The following describes two proteins that form a bound complex.

Interface contacts:
Residue R495 in the second protein is in contact with residue R249 in the first protein (closest heavy-atom distance 3.7 Å).
Residue A490 in the second protein interacts with residue R249 in the first protein (closest heavy-atom distance 3.5 Å).
Residue R495 in the second protein is in contact with residue R251 in the first protein (closest heavy-atom distance 3.2 Å).
Residue K536 in the second protein contacts residue F212 in the first protein (closest heavy-atom distance 3.6 Å).
Residue V554 in the second protein interacts with residue V230 in the first protein (closest heavy-atom distance 3.8 Å).
Residue K536 in the second protein interacts with residue A211 in the first protein (closest heavy-atom distance 3.7 Å).
Residue Q524 in the second protein interacts with residue D267 in the first protein (closest heavy-atom distance 2.8 Å).
Residue A540 in the second protein interacts with residue L246 in the first protein (closest heavy-atom distance 3.6 Å).
Residue Q273 in the second protein is in contact with residue T163 in the first protein (closest heavy-atom distance 3.8 Å).
Residue V530 in the second protein contacts residue L256 in the first protein (closest heavy-atom distance 3.7 Å).
Residue K536 in the second protein contacts residue R249 in the first protein (closest heavy-atom distance 3.4 Å).
Residue A540 in the second protein contacts residue R249 in the first protein (closest heavy-atom distance 3.7 Å).
Residue T543 in the second protein is in contact with residue Q219 in the first protein (closest heavy-atom distance 3.8 Å).
Residue V530 in the second protein contacts residue K260 in the first protein (closest heavy-atom distance 3.7 Å).
Residue K536 in the second protein interacts with residue G209 in the first protein (closest heavy-atom distance 3.6 Å).
Residue K298 in the second protein is in contact with residue T163 in the first protein (closest heavy-atom distance 2.5 Å).
Residue L550 in the second protein contacts residue L222 in the first protein (closest heavy-atom distance 3.7 Å).
Residue L527 in the second protein contacts residue D267 in the first protein (closest heavy-atom distance 3.6 Å).
Residue V547 in the second protein interacts with residue S243 in the first protein (closest heavy-atom distance 3.3 Å).
Residue F523 in the second protein contacts residue L266 in the first protein (closest heavy-atom distance 3.7 Å).
Residue A490 in the second protein interacts with residue P208 in the first protein (closest heavy-atom distance 3.5 Å).
Residue P17 in the second protein is in contact with residue E241 in the first protein (closest heavy-atom distance 3.8 Å).
Residue F503 in the second protein interacts with residue S255 in the first protein (closest heavy-atom distance 3.5 Å).
Residue R495 in the second protein is in contact with residue L256 in the first protein (closest heavy-atom distance 3.5 Å).
Residue G16 in the second protein is in contact with residue R244 in the first protein (closest heavy-atom distance 3.4 Å).
Residue F523 in the second protein is in contact with residue L263 in the first protein (closest heavy-atom distance 3.7 Å).
Residue H296 in the second protein is in contact with residue D165 in the first protein (closest heavy-atom distance 3.7 Å).
Residue L526 in the second protein is in contact with residue L263 in the first protein (closest heavy-atom distance 3.7 Å).
Residue M546 in the second protein interacts with residue Q219 in the first protein (closest heavy-atom distance 3.5 Å).
Residue F503 in the second protein is in contact with residue L259 in the first protein (closest heavy-atom distance 3.7 Å).
Residue T543 in the second protein contacts residue L246 in the first protein (closest heavy-atom distance 3.7 Å).
Residue V530 in the second protein interacts with residue L259 in the first protein (closest heavy-atom distance 3.7 Å).
Residue A502 in the second protein is in contact with residue L259 in the first protein (closest heavy-atom distance 3.7 Å).
Residue G16 in the second protein is in contact with residue H205 in the first protein (closest heavy-atom distance 3.1 Å).
Residue V547 in the second protein is in contact with residue L239 in the first protein (closest heavy-atom distance 3.8 Å).
Residue I541 in the second protein is in contact with residue S250 in the first protein (closest heavy-atom distance 3.7 Å).
Residue A540 in the second protein contacts residue M215 in the first protein (closest heavy-atom distance 3.8 Å).
Residue V534 in the second protein interacts with residue L256 in the first protein (closest heavy-atom distance 3.7 Å).
Residue Q273 in the second protein contacts residue R162 in the first protein (closest heavy-atom distance 3.3 Å).
Residue P17 in the second protein is in contact with residue R244 in the first protein (closest heavy-atom distance 3.6 Å).
Residue S15 in the second protein is in contact with residue R244 in the first protein (closest heavy-atom distance 3.1 Å).
Residue L539 in the second protein is in contact with residue M215 in the first protein (closest heavy-atom distance 3.7 Å).
Residue L527 in the second protein contacts residue L263 in the first protein (closest heavy-atom distance 3.6 Å).
Residue K312 in the second protein contacts residue D165 in the first protein (closest heavy-atom distance 2.8 Å).
Residue I506 in the second protein is in contact with residue L263 in the first protein (closest heavy-atom distance 3.7 Å).
Residue H296 in the second protein is in contact with residue T163 in the first protein (closest heavy-atom distance 3.3 Å).
Residue L527 in the second protein interacts with residue K260 in the first protein (closest heavy-atom distance 3.8 Å).
Residue P492 in the second protein interacts with residue R251 in the first protein (closest heavy-atom distance 2.5 Å).
Residue K536 in the second protein contacts residue P208 in the first protein (closest heavy-atom distance 3.3 Å).
Residue L527 in the second protein interacts with residue D264 in the first protein (closest heavy-atom distance 3.8 Å).
Residue R493 in the second protein interacts with residue R251 in the first protein (closest heavy-atom distance 3.6 Å).
Residue P492 in the second protein interacts with residue R249 in the first protein (closest heavy-atom distance 3.8 Å).
Residue Q273 in the second protein interacts with residue Q159 in the first protein (closest heavy-atom distance 3.7 Å).
Residue S18 in the second protein is in contact with residue A202 in the first protein (closest heavy-atom distance 3.7 Å).
Residue V547 in the second protein contacts residue L222 in the first protein (closest heavy-atom distance 3.7 Å).
Residue V499 in the second protein is in contact with residue L259 in the first protein (closest heavy-atom distance 3.3 Å).
Residue N271 in the second protein contacts residue T163 in the first protein (closest heavy-atom distance 3.1 Å).
Residue N531 in the second protein interacts with residue K260 in the first protein (closest heavy-atom distance 2.4 Å).
Residue P492 in the second protein is in contact with residue E248 in the first protein (closest heavy-atom distance 3.2 Å).
Residue A537 in the second protein is in contact with residue S250 in the first protein (closest heavy-atom distance 3.2 Å).

Sequence of the first protein:
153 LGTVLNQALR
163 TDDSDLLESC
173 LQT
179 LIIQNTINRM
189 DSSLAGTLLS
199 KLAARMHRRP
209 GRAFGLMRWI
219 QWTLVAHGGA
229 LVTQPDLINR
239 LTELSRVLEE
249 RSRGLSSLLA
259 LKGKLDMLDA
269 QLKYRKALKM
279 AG

Sequence of the second protein:
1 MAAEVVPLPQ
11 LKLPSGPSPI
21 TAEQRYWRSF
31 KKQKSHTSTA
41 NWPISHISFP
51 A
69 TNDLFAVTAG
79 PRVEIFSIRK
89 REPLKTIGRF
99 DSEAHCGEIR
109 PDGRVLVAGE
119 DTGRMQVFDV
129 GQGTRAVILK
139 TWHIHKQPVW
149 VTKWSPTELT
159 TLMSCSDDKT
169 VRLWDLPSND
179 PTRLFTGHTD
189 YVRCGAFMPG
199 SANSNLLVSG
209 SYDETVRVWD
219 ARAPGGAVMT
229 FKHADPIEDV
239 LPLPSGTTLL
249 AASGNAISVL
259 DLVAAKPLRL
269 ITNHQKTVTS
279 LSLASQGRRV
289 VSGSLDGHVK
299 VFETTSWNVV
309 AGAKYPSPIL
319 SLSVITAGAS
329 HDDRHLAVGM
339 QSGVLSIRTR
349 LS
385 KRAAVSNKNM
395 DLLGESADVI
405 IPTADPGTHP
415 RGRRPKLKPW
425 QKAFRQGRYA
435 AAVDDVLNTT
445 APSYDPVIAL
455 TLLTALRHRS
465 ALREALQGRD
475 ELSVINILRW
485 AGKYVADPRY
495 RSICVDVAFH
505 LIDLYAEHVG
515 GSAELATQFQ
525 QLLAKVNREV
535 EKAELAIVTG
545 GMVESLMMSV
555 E